Sequence of chain A:
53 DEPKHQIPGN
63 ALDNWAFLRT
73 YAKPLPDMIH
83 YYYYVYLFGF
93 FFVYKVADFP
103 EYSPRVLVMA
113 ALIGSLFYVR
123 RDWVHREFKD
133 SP

This data describes a binding interaction between two proteins.

Contacts between the two chains:
Residue Y51 in chain B contacts residue V108 in chain A (closest heavy-atom distance 3.9 Å).
Residue L42 in chain B is in contact with residue Y104 in chain A (closest heavy-atom distance 3.7 Å).
Residue M59 in chain B interacts with residue M111 in chain A (closest heavy-atom distance 3.8 Å).
Residue R77 in chain B contacts residue V126 in chain A (closest heavy-atom distance 3.2 Å).
Residue F72 in chain B interacts with residue H82 in chain A (closest heavy-atom distance 3.6 Å).
Residue P57 in chain B interacts with residue Y104 in chain A (closest heavy-atom distance 3.4 Å).
Residue A163 in chain B is in contact with residue V110 in chain A (closest heavy-atom distance 3.6 Å).
Residue L58 in chain B contacts residue Y104 in chain A (closest heavy-atom distance 3.8 Å).
Residue H69 in chain B interacts with residue V121 in chain A (closest heavy-atom distance 2.8 Å).
Residue W152 in chain B is in contact with residue L118 in chain A (closest heavy-atom distance 3.8 Å).
Residue K99 in chain B interacts with residue F119 in chain A (closest heavy-atom distance 3.0 Å).
Residue A163 in chain B interacts with residue P106 in chain A (closest heavy-atom distance 3.9 Å).
Residue H69 in chain B contacts residue Y83 in chain A (closest heavy-atom distance 2.9 Å).
Residue D164 in chain B is in contact with residue R107 in chain A (closest heavy-atom distance 3.0 Å).
Residue T136 in chain B is in contact with residue M111 in chain A (closest heavy-atom distance 3.6 Å).
Residue E118 in chain B is in contact with residue R107 in chain A (closest heavy-atom distance 3.4 Å).
Residue E76 in chain B is in contact with residue D79 in chain A (closest heavy-atom distance 3.2 Å).
Residue R77 in chain B is in contact with residue H127 in chain A (closest heavy-atom distance 3.2 Å).
Residue R77 in chain B contacts residue R123 in chain A (closest heavy-atom distance 3.6 Å).
Residue S38 in chain B contacts residue E103 in chain A (closest heavy-atom distance 2.6 Å).
Residue Y102 in chain B contacts residue F119 in chain A (closest heavy-atom distance 3.3 Å).
Residue P160 in chain B contacts residue R107 in chain A (closest heavy-atom distance 3.7 Å).
Residue S128 in chain B interacts with residue R107 in chain A (closest heavy-atom distance 3.8 Å).
Residue F110 in chain B contacts residue R107 in chain A (closest heavy-atom distance 3.5 Å).
Residue K91 in chain B contacts residue K131 in chain A (closest heavy-atom distance 3.6 Å).
Residue A103 in chain B interacts with residue F119 in chain A (closest heavy-atom distance 3.6 Å).
Residue P79 in chain B interacts with residue D132 in chain A (closest heavy-atom distance 3.6 Å).
Residue E76 in chain B contacts residue P78 in chain A (closest heavy-atom distance 3.2 Å).
Residue F156 in chain B is in contact with residue L118 in chain A (closest heavy-atom distance 3.5 Å).
Residue V62 in chain B interacts with residue A112 in chain A (closest heavy-atom distance 3.7 Å).
Residue Y86 in chain B contacts residue P134 in chain A (closest heavy-atom distance 3.8 Å).
Residue H69 in chain B interacts with residue Y120 in chain A (closest heavy-atom distance 3.4 Å).
Residue N54 in chain B is in contact with residue Y104 in chain A (closest heavy-atom distance 3.8 Å).
Residue L58 in chain B interacts with residue L109 in chain A (closest heavy-atom distance 3.7 Å).
Residue H74 in chain B contacts residue F130 in chain A (closest heavy-atom distance 3.5 Å).
Residue F156 in chain B is in contact with residue M111 in chain A (closest heavy-atom distance 3.4 Å).
Residue R77 in chain B is in contact with residue F130 in chain A (closest heavy-atom distance 3.5 Å).
Residue S39 in chain B contacts residue E103 in chain A (closest heavy-atom distance 3.7 Å).
Residue L58 in chain B is in contact with residue A112 in chain A (closest heavy-atom distance 3.7 Å).
Residue N55 in chain B interacts with residue V108 in chain A (closest heavy-atom distance 3.6 Å).
Residue M59 in chain B is in contact with residue I115 in chain A (closest heavy-atom distance 3.6 Å).
Residue K91 in chain B is in contact with residue F130 in chain A (closest heavy-atom distance 3.4 Å).
Residue L73 in chain B interacts with residue V126 in chain A (closest heavy-atom distance 3.7 Å).
Residue F72 in chain B interacts with residue Y86 in chain A (closest heavy-atom distance 3.3 Å).
Residue S36 in chain B is in contact with residue E103 in chain A (closest heavy-atom distance 3.2 Å).
Residue Y86 in chain B interacts with residue D132 in chain A (closest heavy-atom distance 3.0 Å).
Residue D114 in chain B is in contact with residue R107 in chain A (closest heavy-atom distance 2.8 Å).
Residue L42 in chain B is in contact with residue P102 in chain A (closest heavy-atom distance 3.6 Å).
Residue A159 in chain B contacts residue V110 in chain A (closest heavy-atom distance 3.6 Å).
Residue L42 in chain B is in contact with residue E103 in chain A (closest heavy-atom distance 3.3 Å).
Residue F72 in chain B is in contact with residue Y83 in chain A (closest heavy-atom distance 3.5 Å).
Residue K91 in chain B is in contact with residue S133 in chain A (closest heavy-atom distance 3.3 Å).
Residue R77 in chain B interacts with residue P78 in chain A (closest heavy-atom distance 3.3 Å).
Residue A163 in chain B is in contact with residue R107 in chain A (closest heavy-atom distance 3.6 Å).
Residue T78 in chain B contacts residue D132 in chain A (closest heavy-atom distance 3.9 Å).
Residue K45 in chain B interacts with residue R107 in chain A (closest heavy-atom distance 3.0 Å).
Residue F110 in chain B contacts residue M111 in chain A (closest heavy-atom distance 3.7 Å).
Residue V62 in chain B contacts residue G116 in chain A (closest heavy-atom distance 3.4 Å).
Residue T78 in chain B interacts with residue F130 in chain A (closest heavy-atom distance 3.5 Å).
Residue L58 in chain B interacts with residue V108 in chain A (closest heavy-atom distance 3.7 Å).

Sequence of chain B:
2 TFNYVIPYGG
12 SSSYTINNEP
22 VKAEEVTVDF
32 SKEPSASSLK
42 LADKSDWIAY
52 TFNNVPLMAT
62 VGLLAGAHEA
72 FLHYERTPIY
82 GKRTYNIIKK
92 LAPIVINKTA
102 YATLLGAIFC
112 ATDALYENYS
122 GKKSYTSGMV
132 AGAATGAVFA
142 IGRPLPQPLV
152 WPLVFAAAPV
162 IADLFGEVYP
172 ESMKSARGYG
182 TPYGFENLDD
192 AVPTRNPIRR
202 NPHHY